Sequence of protein 2:
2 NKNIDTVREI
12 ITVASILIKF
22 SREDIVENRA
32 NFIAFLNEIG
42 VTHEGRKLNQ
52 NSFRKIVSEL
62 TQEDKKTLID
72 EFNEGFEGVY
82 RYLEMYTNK

This data describes a binding interaction between two proteins.

Interface contacts:
Residue A31 in protein 2 contacts residue L66 in protein 1 (closest heavy-atom distance 3.6 Å).
Residue E39 in protein 2 is in contact with residue K65 in protein 1 (closest heavy-atom distance 4.1 Å).
Residue I26 in protein 2 interacts with residue E59 in protein 1 (closest heavy-atom distance 3.2 Å).
Residue F36 in protein 2 contacts residue A62 in protein 1 (closest heavy-atom distance 4.6 Å).
Residue F21 in protein 2 is in contact with residue T51 in protein 1 (closest heavy-atom distance 3.5 Å).
Residue F36 in protein 2 contacts residue I55 in protein 1 (closest heavy-atom distance 3.3 Å).
Residue T13 in protein 2 contacts residue R22 in protein 1 (closest heavy-atom distance 3.6 Å).
Residue V14 in protein 2 contacts residue V26 in protein 1 (closest heavy-atom distance 3.9 Å).
Residue I17 in protein 2 interacts with residue V26 in protein 1 (closest heavy-atom distance 3.5 Å).
Residue F21 in protein 2 interacts with residue L19 in protein 1 (closest heavy-atom distance 4.1 Å).
Residue F36 in protein 2 contacts residue E59 in protein 1 (closest heavy-atom distance 3.4 Å).
Residue K20 in protein 2 contacts residue E23 in protein 1 (closest heavy-atom distance 2.7 Å).
Residue N32 in protein 2 interacts with residue L63 in protein 1 (closest heavy-atom distance 3.8 Å).
Residue F36 in protein 2 is in contact with residue I58 in protein 1 (closest heavy-atom distance 3.3 Å).
Residue K20 in protein 2 contacts residue G18 in protein 1 (closest heavy-atom distance 2.8 Å).
Residue A31 in protein 2 is in contact with residue S70 in protein 1 (closest heavy-atom distance 3.3 Å).
Residue K20 in protein 2 interacts with residue L19 in protein 1 (closest heavy-atom distance 3.9 Å).
Residue E39 in protein 2 interacts with residue K61 in protein 1 (closest heavy-atom distance 4.4 Å).
Residue F21 in protein 2 is in contact with residue R52 in protein 1 (closest heavy-atom distance 3.2 Å).
Residue S22 in protein 2 interacts with residue R52 in protein 1 (closest heavy-atom distance 3.6 Å).
Residue N32 in protein 2 contacts residue E59 in protein 1 (closest heavy-atom distance 4.0 Å).
Residue L18 in protein 2 is in contact with residue I55 in protein 1 (closest heavy-atom distance 3.9 Å).
Residue I40 in protein 2 is in contact with residue R30 in protein 1 (closest heavy-atom distance 3.8 Å).
Residue E10 in protein 2 is in contact with residue R30 in protein 1 (closest heavy-atom distance 2.7 Å).
Residue N32 in protein 2 contacts residue L66 in protein 1 (closest heavy-atom distance 4.8 Å).
Residue A35 in protein 2 contacts residue A62 in protein 1 (closest heavy-atom distance 3.9 Å).
Residue R9 in protein 2 interacts with residue R22 in protein 1 (closest heavy-atom distance 4.1 Å).
Residue E39 in protein 2 is in contact with residue A62 in protein 1 (closest heavy-atom distance 3.8 Å).
Residue I17 in protein 2 interacts with residue L27 in protein 1 (closest heavy-atom distance 3.8 Å).
Residue V14 in protein 2 is in contact with residue R30 in protein 1 (closest heavy-atom distance 4.5 Å).
Residue T13 in protein 2 interacts with residue V26 in protein 1 (closest heavy-atom distance 3.6 Å).
Residue K20 in protein 2 is in contact with residue F48 in protein 1 (closest heavy-atom distance 4.2 Å).
Residue A35 in protein 2 contacts residue L66 in protein 1 (closest heavy-atom distance 5.0 Å).
Residue F21 in protein 2 interacts with residue F48 in protein 1 (closest heavy-atom distance 3.4 Å).
Residue I17 in protein 2 interacts with residue F31 in protein 1 (closest heavy-atom distance 4.6 Å).
Residue F21 in protein 2 interacts with residue I55 in protein 1 (closest heavy-atom distance 3.8 Å).
Residue V14 in protein 2 interacts with residue F31 in protein 1 (closest heavy-atom distance 4.1 Å).
Residue F21 in protein 2 is in contact with residue L27 in protein 1 (closest heavy-atom distance 4.6 Å).
Residue K20 in protein 2 contacts residue A17 in protein 1 (closest heavy-atom distance 4.8 Å).
Residue V42 in protein 2 interacts with residue R30 in protein 1 (closest heavy-atom distance 4.0 Å).
Residue N38 in protein 2 interacts with residue K65 in protein 1 (closest heavy-atom distance 4.9 Å).
Residue E72 in protein 2 contacts residue R22 in protein 1 (closest heavy-atom distance 4.2 Å).
Residue E39 in protein 2 is in contact with residue I58 in protein 1 (closest heavy-atom distance 4.2 Å).
Residue T13 in protein 2 is in contact with residue E23 in protein 1 (closest heavy-atom distance 3.5 Å).
Residue E10 in protein 2 interacts with residue V26 in protein 1 (closest heavy-atom distance 3.2 Å).
Residue F73 in protein 2 interacts with residue R22 in protein 1 (closest heavy-atom distance 3.4 Å).
Residue I26 in protein 2 is in contact with residue I55 in protein 1 (closest heavy-atom distance 3.5 Å).
Residue I17 in protein 2 contacts residue I55 in protein 1 (closest heavy-atom distance 4.1 Å).
Residue S22 in protein 2 contacts residue I55 in protein 1 (closest heavy-atom distance 3.7 Å).
Residue F73 in protein 2 interacts with residue T20 in protein 1 (closest heavy-atom distance 3.9 Å).
Residue E28 in protein 2 contacts residue E73 in protein 1 (closest heavy-atom distance 3.9 Å).
Residue N29 in protein 2 interacts with residue E73 in protein 1 (closest heavy-atom distance 5.0 Å).
Residue S16 in protein 2 interacts with residue E23 in protein 1 (closest heavy-atom distance 3.1 Å).
Residue I17 in protein 2 is in contact with residue E23 in protein 1 (closest heavy-atom distance 3.5 Å).
Residue K20 in protein 2 interacts with residue T20 in protein 1 (closest heavy-atom distance 4.7 Å).
Residue I40 in protein 2 contacts residue F31 in protein 1 (closest heavy-atom distance 4.8 Å).

Sequence of protein 1:
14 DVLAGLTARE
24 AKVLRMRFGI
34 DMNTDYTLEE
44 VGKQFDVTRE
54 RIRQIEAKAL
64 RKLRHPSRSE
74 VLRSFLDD